These two protein chains interact to form a complex.

Sequence of chain B:
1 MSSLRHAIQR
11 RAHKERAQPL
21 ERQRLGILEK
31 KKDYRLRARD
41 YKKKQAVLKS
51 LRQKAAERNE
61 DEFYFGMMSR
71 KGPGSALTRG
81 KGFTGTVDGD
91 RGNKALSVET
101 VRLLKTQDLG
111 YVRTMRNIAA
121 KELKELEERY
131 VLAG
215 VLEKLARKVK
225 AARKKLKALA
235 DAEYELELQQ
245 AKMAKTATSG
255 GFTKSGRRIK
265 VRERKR

Sequence of chain A:
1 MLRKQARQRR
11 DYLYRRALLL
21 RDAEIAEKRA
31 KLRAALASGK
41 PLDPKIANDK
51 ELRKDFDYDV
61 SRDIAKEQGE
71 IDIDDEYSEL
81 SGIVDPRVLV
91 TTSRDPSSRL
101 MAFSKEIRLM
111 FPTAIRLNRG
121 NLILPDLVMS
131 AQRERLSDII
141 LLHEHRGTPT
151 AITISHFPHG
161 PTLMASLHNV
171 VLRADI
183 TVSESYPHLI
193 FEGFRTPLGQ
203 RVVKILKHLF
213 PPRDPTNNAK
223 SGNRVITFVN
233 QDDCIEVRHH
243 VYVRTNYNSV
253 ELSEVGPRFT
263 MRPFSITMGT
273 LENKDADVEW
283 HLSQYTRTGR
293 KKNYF

Residue-level contacts at the interface:
Residue D277 in chain A is in contact with residue K49 in chain B (closest heavy-atom distance 3.3 Å).
Residue R3 in chain A interacts with residue D61 in chain B (closest heavy-atom distance 3.8 Å).
Residue R3 in chain A is in contact with residue N59 in chain B (closest heavy-atom distance 2.5 Å).
Residue D277 in chain A interacts with residue Q53 in chain B (closest heavy-atom distance 4.5 Å).
Residue R3 in chain A contacts residue E60 in chain B (closest heavy-atom distance 3.6 Å).